The following describes two proteins that form a bound complex.

Sequence of chain A:
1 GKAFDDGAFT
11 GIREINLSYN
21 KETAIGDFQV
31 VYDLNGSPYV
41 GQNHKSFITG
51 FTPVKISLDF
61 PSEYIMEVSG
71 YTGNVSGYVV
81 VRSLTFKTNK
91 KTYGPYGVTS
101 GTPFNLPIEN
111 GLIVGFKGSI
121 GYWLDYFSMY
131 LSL

Sequence of chain B:
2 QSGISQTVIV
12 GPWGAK

Residue-level contacts at the interface:
Residue E109 in chain A contacts residue G12 in chain B (closest heavy-atom distance 3.3 Å).
Residue I108 in chain A interacts with residue V11 in chain B (closest heavy-atom distance 4.5 Å).
Residue L131 in chain A is in contact with residue V11 in chain B (closest heavy-atom distance 3.8 Å).
Residue N110 in chain A interacts with residue V9 in chain B (closest heavy-atom distance 3.4 Å).
Residue G111 in chain A contacts residue V9 in chain B (closest heavy-atom distance 4.6 Å).
Residue P107 in chain A contacts residue I10 in chain B (closest heavy-atom distance 4.5 Å).
Residue N105 in chain A contacts residue P13 in chain B (closest heavy-atom distance 4.5 Å).
Residue L106 in chain A contacts residue W14 in chain B (closest heavy-atom distance 4.2 Å).
Residue L133 in chain A contacts residue V9 in chain B (closest heavy-atom distance 3.5 Å).
Residue I108 in chain A interacts with residue G12 in chain B (closest heavy-atom distance 4.1 Å).
Residue E109 in chain A interacts with residue V11 in chain B (closest heavy-atom distance 4.4 Å).
Residue L133 in chain A interacts with residue T8 in chain B (closest heavy-atom distance 3.5 Å).
Residue S132 in chain A contacts residue V9 in chain B (closest heavy-atom distance 4.0 Å).
Residue P107 in chain A is in contact with residue G12 in chain B (closest heavy-atom distance 2.8 Å).
Residue L106 in chain A is in contact with residue V11 in chain B (closest heavy-atom distance 4.1 Å).
Residue E109 in chain A is in contact with residue P13 in chain B (closest heavy-atom distance 3.9 Å).
Residue P107 in chain A interacts with residue W14 in chain B (closest heavy-atom distance 3.8 Å).
Residue L133 in chain A is in contact with residue Q7 in chain B (closest heavy-atom distance 3.3 Å).
Residue N110 in chain A contacts residue T8 in chain B (closest heavy-atom distance 2.8 Å).
Residue N110 in chain A interacts with residue Q7 in chain B (closest heavy-atom distance 3.0 Å).
Residue N110 in chain A interacts with residue I10 in chain B (closest heavy-atom distance 2.9 Å).
Residue I108 in chain A interacts with residue I10 in chain B (closest heavy-atom distance 3.7 Å).
Residue P107 in chain A is in contact with residue P13 in chain B (closest heavy-atom distance 3.5 Å).
Residue L131 in chain A interacts with residue V9 in chain B (closest heavy-atom distance 4.1 Å).
Residue K87 in chain A interacts with residue K17 in chain B (closest heavy-atom distance 4.8 Å).
Residue E109 in chain A contacts residue I10 in chain B (closest heavy-atom distance 2.8 Å).
Residue N105 in chain A is in contact with residue W14 in chain B (closest heavy-atom distance 3.1 Å).
Residue E67 in chain A is in contact with residue K17 in chain B (closest heavy-atom distance 4.8 Å).
Residue P107 in chain A contacts residue V11 in chain B (closest heavy-atom distance 3.4 Å).